Sequence of chain A:
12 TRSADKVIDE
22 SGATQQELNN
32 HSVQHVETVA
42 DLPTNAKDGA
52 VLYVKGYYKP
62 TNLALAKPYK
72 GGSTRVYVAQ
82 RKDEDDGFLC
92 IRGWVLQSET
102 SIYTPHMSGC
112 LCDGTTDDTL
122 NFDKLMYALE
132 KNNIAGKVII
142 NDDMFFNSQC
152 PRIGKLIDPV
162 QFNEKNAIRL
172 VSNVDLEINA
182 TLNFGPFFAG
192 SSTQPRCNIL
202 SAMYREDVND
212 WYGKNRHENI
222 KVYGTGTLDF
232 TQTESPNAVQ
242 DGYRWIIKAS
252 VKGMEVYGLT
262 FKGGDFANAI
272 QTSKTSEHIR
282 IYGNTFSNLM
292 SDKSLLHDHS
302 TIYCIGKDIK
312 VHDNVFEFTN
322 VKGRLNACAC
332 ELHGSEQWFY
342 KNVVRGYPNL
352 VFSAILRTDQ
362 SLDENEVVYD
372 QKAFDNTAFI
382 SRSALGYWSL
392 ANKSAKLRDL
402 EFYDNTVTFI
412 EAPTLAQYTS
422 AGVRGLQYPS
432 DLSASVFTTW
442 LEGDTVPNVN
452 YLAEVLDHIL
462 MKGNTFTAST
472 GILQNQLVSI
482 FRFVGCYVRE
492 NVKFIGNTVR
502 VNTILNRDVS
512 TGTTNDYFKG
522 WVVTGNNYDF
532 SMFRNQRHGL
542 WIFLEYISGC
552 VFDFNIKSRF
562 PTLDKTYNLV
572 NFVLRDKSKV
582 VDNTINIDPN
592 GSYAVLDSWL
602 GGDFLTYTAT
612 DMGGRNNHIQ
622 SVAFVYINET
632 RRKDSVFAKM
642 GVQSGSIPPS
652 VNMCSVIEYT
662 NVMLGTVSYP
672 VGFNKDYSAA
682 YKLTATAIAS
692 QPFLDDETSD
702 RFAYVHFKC

Sequence of chain B:
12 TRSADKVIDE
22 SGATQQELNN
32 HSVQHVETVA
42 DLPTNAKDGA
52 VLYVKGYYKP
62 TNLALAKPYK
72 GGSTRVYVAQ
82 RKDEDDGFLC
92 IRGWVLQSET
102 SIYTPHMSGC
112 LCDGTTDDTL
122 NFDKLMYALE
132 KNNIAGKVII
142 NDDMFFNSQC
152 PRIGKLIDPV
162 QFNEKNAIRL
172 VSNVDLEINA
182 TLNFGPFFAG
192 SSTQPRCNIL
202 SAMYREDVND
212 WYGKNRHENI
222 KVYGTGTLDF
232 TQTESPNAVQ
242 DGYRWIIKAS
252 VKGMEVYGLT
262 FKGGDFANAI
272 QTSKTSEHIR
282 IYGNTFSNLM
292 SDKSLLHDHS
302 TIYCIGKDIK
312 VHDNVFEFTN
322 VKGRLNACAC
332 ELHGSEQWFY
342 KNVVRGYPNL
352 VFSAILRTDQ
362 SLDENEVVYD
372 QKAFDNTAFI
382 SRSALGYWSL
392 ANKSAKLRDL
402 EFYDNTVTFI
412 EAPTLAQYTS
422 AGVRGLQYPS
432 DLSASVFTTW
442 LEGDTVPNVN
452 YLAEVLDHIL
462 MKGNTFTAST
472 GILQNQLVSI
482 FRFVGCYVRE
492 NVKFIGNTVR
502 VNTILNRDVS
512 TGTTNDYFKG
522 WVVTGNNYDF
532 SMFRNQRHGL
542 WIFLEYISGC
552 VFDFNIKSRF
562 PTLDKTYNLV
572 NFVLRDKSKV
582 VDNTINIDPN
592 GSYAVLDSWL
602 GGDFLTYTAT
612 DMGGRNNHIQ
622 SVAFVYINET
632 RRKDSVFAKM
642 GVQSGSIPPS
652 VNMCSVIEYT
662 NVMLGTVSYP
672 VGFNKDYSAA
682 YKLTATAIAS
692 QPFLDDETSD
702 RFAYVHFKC

These two protein chains interact to form a complex.

Contacts between the two chains:
Residue N220 in chain A interacts with residue T226 in chain B (closest heavy-atom distance 3.4 Å).
Residue H459 in chain A interacts with residue T468 in chain B (closest heavy-atom distance 3.5 Å).
Residue D458 in chain A interacts with residue R501 in chain B (closest heavy-atom distance 3.5 Å).
Residue S102 in chain A contacts residue K68 in chain B (closest heavy-atom distance 2.8 Å).
Residue T687 in chain A is in contact with residue S669 in chain B (closest heavy-atom distance 2.8 Å).
Residue Q26 in chain A is in contact with residue N30 in chain B (closest heavy-atom distance 3.0 Å).
Residue S679 in chain A is in contact with residue G666 in chain B (closest heavy-atom distance 3.5 Å).
Residue E100 in chain A contacts residue H107 in chain B (closest heavy-atom distance 3.0 Å).
Residue D20 in chain A is in contact with residue Q27 in chain B (closest heavy-atom distance 3.2 Å).
Residue T101 in chain A is in contact with residue N142 in chain B (closest heavy-atom distance 3.4 Å).
Residue K373 in chain A is in contact with residue N377 in chain B (closest heavy-atom distance 3.5 Å).
Residue L461 in chain A contacts residue T466 in chain B (closest heavy-atom distance 3.5 Å).
Residue E100 in chain A contacts residue G72 in chain B (closest heavy-atom distance 2.7 Å).
Residue D371 in chain A contacts residue T378 in chain B (closest heavy-atom distance 2.8 Å).
Residue N31 in chain A interacts with residue H36 in chain B (closest heavy-atom distance 3.4 Å).
Residue Q26 in chain A contacts residue Q26 in chain B (closest heavy-atom distance 3.2 Å).
Residue Q98 in chain A interacts with residue Y54 in chain B (closest heavy-atom distance 3.3 Å).
Residue D583 in chain A is in contact with residue R560 in chain B (closest heavy-atom distance 3.5 Å).
Residue I19 in chain A interacts with residue A15 in chain B (closest heavy-atom distance 2.8 Å).
Residue D458 in chain A is in contact with residue T468 in chain B (closest heavy-atom distance 3.4 Å).
Residue N675 in chain A interacts with residue Y670 in chain B (closest heavy-atom distance 3.3 Å).
Residue S99 in chain A contacts residue K68 in chain B (closest heavy-atom distance 3.1 Å).
Residue K17 in chain A contacts residue T12 in chain B (closest heavy-atom distance 3.2 Å).
Residue V52 in chain A interacts with residue H36 in chain B (closest heavy-atom distance 3.5 Å).
Residue S33 in chain A contacts residue Q35 in chain B (closest heavy-atom distance 3.2 Å).
Residue D554 in chain A contacts residue K558 in chain B (closest heavy-atom distance 3.3 Å).
Residue E337 in chain A interacts with residue R346 in chain B (closest heavy-atom distance 2.5 Å).
Residue K463 in chain A contacts residue G497 in chain B (closest heavy-atom distance 2.8 Å).
Residue L29 in chain A is in contact with residue N30 in chain B (closest heavy-atom distance 3.2 Å).
Residue E100 in chain A is in contact with residue T105 in chain B (closest heavy-atom distance 2.8 Å).
Residue H32 in chain A contacts residue H36 in chain B (closest heavy-atom distance 2.8 Å).
Residue A686 in chain A interacts with residue S669 in chain B (closest heavy-atom distance 3.2 Å).
Residue K640 in chain A interacts with residue S669 in chain B (closest heavy-atom distance 2.9 Å).
Residue Y678 in chain A is in contact with residue Y660 in chain B (closest heavy-atom distance 3.4 Å).
Residue V18 in chain A contacts residue R13 in chain B (closest heavy-atom distance 3.5 Å).
Residue W339 in chain A interacts with residue T378 in chain B (closest heavy-atom distance 3.5 Å).
Residue R82 in chain A interacts with residue L64 in chain B (closest heavy-atom distance 3.2 Å).
Residue K342 in chain A contacts residue K342 in chain B (closest heavy-atom distance 3.1 Å).
Residue G50 in chain A is in contact with residue K56 in chain B (closest heavy-atom distance 2.7 Å).
Residue I19 in chain A interacts with residue R13 in chain B (closest heavy-atom distance 3.3 Å).
Residue H619 in chain A is in contact with residue G592 in chain B (closest heavy-atom distance 3.0 Å).
Residue K222 in chain A interacts with residue T226 in chain B (closest heavy-atom distance 3.5 Å).
Residue H32 in chain A contacts residue Q35 in chain B (closest heavy-atom distance 3.0 Å).
Residue K373 in chain A is in contact with residue T378 in chain B (closest heavy-atom distance 2.7 Å).
Residue Q98 in chain A contacts residue Y70 in chain B (closest heavy-atom distance 3.4 Å).
Residue L29 in chain A contacts residue Q35 in chain B (closest heavy-atom distance 2.9 Å).
Residue D20 in chain A is in contact with residue N30 in chain B (closest heavy-atom distance 2.8 Å).
Residue V34 in chain A contacts residue V34 in chain B (closest heavy-atom distance 2.7 Å).
Residue Y404 in chain A is in contact with residue D376 in chain B (closest heavy-atom distance 2.6 Å).
Residue Y104 in chain A contacts residue K68 in chain B (closest heavy-atom distance 2.6 Å).
Residue E21 in chain A is in contact with residue Q27 in chain B (closest heavy-atom distance 2.8 Å).
Residue S33 in chain A is in contact with residue S33 in chain B (closest heavy-atom distance 3.4 Å).
Residue W339 in chain A contacts residue K342 in chain B (closest heavy-atom distance 3.5 Å).
Residue N133 in chain A interacts with residue A67 in chain B (closest heavy-atom distance 3.5 Å).
Residue D405 in chain A is in contact with residue D405 in chain B (closest heavy-atom distance 3.3 Å).
Residue Y341 in chain A interacts with residue D314 in chain B (closest heavy-atom distance 3.0 Å).
Residue E100 in chain A is in contact with residue M108 in chain B (closest heavy-atom distance 3.5 Å).
Residue Y678 in chain A is in contact with residue M664 in chain B (closest heavy-atom distance 3.2 Å).
Residue N675 in chain A is in contact with residue Y660 in chain B (closest heavy-atom distance 3.4 Å).
Residue K373 in chain A interacts with residue D376 in chain B (closest heavy-atom distance 3.1 Å).